Sequence of the second protein:
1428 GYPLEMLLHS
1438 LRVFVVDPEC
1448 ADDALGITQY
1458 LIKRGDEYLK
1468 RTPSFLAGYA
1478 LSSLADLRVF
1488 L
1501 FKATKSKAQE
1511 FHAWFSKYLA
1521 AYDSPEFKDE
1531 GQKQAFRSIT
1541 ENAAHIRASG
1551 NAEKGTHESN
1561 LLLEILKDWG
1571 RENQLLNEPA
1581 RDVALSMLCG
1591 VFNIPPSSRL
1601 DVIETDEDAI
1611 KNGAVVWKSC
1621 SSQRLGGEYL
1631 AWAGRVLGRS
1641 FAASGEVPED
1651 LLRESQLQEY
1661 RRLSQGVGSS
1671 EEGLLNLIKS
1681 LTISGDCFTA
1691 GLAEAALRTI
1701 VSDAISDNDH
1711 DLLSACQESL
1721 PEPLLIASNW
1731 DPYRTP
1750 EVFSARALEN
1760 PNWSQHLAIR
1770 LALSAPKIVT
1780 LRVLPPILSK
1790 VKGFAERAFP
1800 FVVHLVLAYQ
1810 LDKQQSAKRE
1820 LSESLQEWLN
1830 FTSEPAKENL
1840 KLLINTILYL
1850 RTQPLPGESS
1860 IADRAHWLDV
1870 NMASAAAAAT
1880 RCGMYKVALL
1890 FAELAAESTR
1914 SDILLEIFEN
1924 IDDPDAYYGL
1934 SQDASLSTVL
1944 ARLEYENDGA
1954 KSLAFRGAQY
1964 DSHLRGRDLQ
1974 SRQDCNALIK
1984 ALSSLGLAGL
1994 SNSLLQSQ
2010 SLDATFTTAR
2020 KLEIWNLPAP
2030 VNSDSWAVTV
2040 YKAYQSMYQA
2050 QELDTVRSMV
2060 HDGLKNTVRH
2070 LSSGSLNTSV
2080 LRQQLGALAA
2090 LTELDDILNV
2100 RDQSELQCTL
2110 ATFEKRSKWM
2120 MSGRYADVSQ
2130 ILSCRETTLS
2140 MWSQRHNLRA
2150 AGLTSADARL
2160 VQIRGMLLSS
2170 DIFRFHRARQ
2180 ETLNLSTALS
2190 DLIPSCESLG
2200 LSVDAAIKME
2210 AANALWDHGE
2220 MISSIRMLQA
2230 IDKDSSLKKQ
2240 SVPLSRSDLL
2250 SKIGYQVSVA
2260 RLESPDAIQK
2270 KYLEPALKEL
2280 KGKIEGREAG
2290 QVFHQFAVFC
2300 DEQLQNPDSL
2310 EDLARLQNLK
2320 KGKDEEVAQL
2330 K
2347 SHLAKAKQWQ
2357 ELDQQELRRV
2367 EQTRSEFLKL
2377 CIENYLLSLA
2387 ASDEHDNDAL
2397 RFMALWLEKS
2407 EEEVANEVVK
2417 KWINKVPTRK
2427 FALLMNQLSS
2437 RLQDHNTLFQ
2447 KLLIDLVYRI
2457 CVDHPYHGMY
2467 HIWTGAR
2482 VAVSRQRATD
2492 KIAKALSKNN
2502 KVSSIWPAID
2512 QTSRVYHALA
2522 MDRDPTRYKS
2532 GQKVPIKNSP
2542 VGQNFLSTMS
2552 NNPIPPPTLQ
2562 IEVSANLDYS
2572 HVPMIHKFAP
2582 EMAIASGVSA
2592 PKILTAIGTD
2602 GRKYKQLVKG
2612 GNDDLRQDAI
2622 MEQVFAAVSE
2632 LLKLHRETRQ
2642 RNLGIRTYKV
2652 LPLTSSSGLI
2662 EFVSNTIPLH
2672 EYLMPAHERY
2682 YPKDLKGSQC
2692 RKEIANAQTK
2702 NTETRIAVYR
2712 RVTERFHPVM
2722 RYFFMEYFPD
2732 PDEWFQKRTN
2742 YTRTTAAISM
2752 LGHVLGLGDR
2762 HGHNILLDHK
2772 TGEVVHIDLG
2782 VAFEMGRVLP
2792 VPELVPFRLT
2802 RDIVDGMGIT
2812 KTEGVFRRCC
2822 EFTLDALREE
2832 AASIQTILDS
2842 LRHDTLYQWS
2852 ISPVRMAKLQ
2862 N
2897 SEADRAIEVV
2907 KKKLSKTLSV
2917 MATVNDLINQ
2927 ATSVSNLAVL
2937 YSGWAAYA

Contacts between the two chains:
Residue R2260 in the first protein interacts with residue N2925 in the second protein (closest heavy-atom distance 3.3 Å).
Residue K2908 in the first protein is in contact with residue E2310 in the second protein (closest heavy-atom distance 3.4 Å).
Residue A1961 in the first protein is in contact with residue N2183 in the second protein (closest heavy-atom distance 3.7 Å).
Residue L1939 in the first protein is in contact with residue S2185 in the second protein (closest heavy-atom distance 3.4 Å).
Residue R1968 in the first protein interacts with residue A2187 in the second protein (closest heavy-atom distance 3.5 Å).
Residue L2358 in the first protein interacts with residue T2700 in the second protein (closest heavy-atom distance 3.7 Å).
Residue L2021 in the first protein interacts with residue R1968 in the second protein (closest heavy-atom distance 3.6 Å).
Residue D2922 in the first protein interacts with residue R2260 in the second protein (closest heavy-atom distance 2.6 Å).
Residue R1945 in the first protein is in contact with residue E2219 in the second protein (closest heavy-atom distance 2.4 Å).
Residue K1954 in the first protein is in contact with residue H2217 in the second protein (closest heavy-atom distance 2.5 Å).
Residue H2217 in the first protein contacts residue K1954 in the second protein (closest heavy-atom distance 2.5 Å).
Residue T2186 in the first protein is in contact with residue A1961 in the second protein (closest heavy-atom distance 3.6 Å).
Residue G1992 in the first protein interacts with residue D1964 in the second protein (closest heavy-atom distance 2.8 Å).
Residue S2222 in the first protein contacts residue V1942 in the second protein (closest heavy-atom distance 3.7 Å).
Residue Q2179 in the first protein is in contact with residue A1957 in the second protein (closest heavy-atom distance 3.3 Å).
Residue A2918 in the first protein interacts with residue R2260 in the second protein (closest heavy-atom distance 3.6 Å).
Residue K2020 in the first protein interacts with residue R1968 in the second protein (closest heavy-atom distance 3.4 Å).
Residue A2259 in the first protein contacts residue N2921 in the second protein (closest heavy-atom distance 3.1 Å).
Residue S2222 in the first protein is in contact with residue A1937 in the second protein (closest heavy-atom distance 3.5 Å).
Residue R2260 in the first protein interacts with residue L2914 in the second protein (closest heavy-atom distance 3.4 Å).
Residue R1970 in the first protein contacts residue E2022 in the second protein (closest heavy-atom distance 3.0 Å).
Residue M2917 in the first protein contacts residue M2220 in the second protein (closest heavy-atom distance 3.6 Å).
Residue N2921 in the first protein is in contact with residue L2261 in the second protein (closest heavy-atom distance 3.6 Å).
Residue L1939 in the first protein interacts with residue L2214 in the second protein (closest heavy-atom distance 3.6 Å).
Residue D1964 in the first protein is in contact with residue A1991 in the second protein (closest heavy-atom distance 3.0 Å).
Residue R2260 in the first protein contacts residue N2921 in the second protein (closest heavy-atom distance 3.5 Å).
Residue E2219 in the first protein contacts residue R1945 in the second protein (closest heavy-atom distance 2.4 Å).
Residue L2021 in the first protein contacts residue R1970 in the second protein (closest heavy-atom distance 3.2 Å).
Residue L2261 in the first protein contacts residue N2921 in the second protein (closest heavy-atom distance 3.6 Å).
Residue R2260 in the first protein interacts with residue D2922 in the second protein (closest heavy-atom distance 2.6 Å).
Residue R1968 in the first protein is in contact with residue L2021 in the second protein (closest heavy-atom distance 3.6 Å).
Residue R1970 in the first protein interacts with residue L2021 in the second protein (closest heavy-atom distance 3.2 Å).
Residue V1942 in the first protein is in contact with residue S2222 in the second protein (closest heavy-atom distance 3.7 Å).
Residue L2914 in the first protein contacts residue R2260 in the second protein (closest heavy-atom distance 3.4 Å).
Residue E2022 in the first protein is in contact with residue R1970 in the second protein (closest heavy-atom distance 3.0 Å).
Residue S1965 in the first protein is in contact with residue D2190 in the second protein (closest heavy-atom distance 2.1 Å).
Residue E2310 in the first protein is in contact with residue K2908 in the second protein (closest heavy-atom distance 3.4 Å).
Residue S1996 in the first protein is in contact with residue S1996 in the second protein (closest heavy-atom distance 3.6 Å).
Residue E2219 in the first protein is in contact with residue K1954 in the second protein (closest heavy-atom distance 3.3 Å).
Residue S2185 in the first protein is in contact with residue L1939 in the second protein (closest heavy-atom distance 3.4 Å).
Residue R2260 in the first protein interacts with residue A2918 in the second protein (closest heavy-atom distance 3.6 Å).
Residue M2220 in the first protein is in contact with residue M2917 in the second protein (closest heavy-atom distance 3.6 Å).
Residue D1964 in the first protein contacts residue G1989 in the second protein (closest heavy-atom distance 2.9 Å).
Residue K1954 in the first protein interacts with residue E2219 in the second protein (closest heavy-atom distance 3.3 Å).
Residue A1937 in the first protein is in contact with residue S2222 in the second protein (closest heavy-atom distance 3.5 Å).
Residue L2214 in the first protein contacts residue L1939 in the second protein (closest heavy-atom distance 3.6 Å).
Residue D1964 in the first protein interacts with residue L1990 in the second protein (closest heavy-atom distance 3.6 Å).
Residue A1991 in the first protein interacts with residue D1964 in the second protein (closest heavy-atom distance 3.0 Å).
Residue N2921 in the first protein interacts with residue A2259 in the second protein (closest heavy-atom distance 3.1 Å).
Residue R1968 in the first protein is in contact with residue K2020 in the second protein (closest heavy-atom distance 3.4 Å).
Residue D2190 in the first protein contacts residue S1965 in the second protein (closest heavy-atom distance 2.1 Å).
Residue L1990 in the first protein interacts with residue D1964 in the second protein (closest heavy-atom distance 3.6 Å).
Residue N2925 in the first protein contacts residue R2260 in the second protein (closest heavy-atom distance 3.3 Å).
Residue N2183 in the first protein is in contact with residue A1961 in the second protein (closest heavy-atom distance 3.7 Å).
Residue D1964 in the first protein is in contact with residue G1992 in the second protein (closest heavy-atom distance 2.8 Å).
Residue A2187 in the first protein interacts with residue R1968 in the second protein (closest heavy-atom distance 3.5 Å).
Residue A1957 in the first protein is in contact with residue Q2179 in the second protein (closest heavy-atom distance 3.3 Å).
Residue G1989 in the first protein is in contact with residue D1964 in the second protein (closest heavy-atom distance 2.9 Å).
Residue N2921 in the first protein interacts with residue R2260 in the second protein (closest heavy-atom distance 3.5 Å).
Residue A1961 in the first protein interacts with residue T2186 in the second protein (closest heavy-atom distance 3.6 Å).

This data describes a binding interaction between two proteins.

Sequence of the first protein:
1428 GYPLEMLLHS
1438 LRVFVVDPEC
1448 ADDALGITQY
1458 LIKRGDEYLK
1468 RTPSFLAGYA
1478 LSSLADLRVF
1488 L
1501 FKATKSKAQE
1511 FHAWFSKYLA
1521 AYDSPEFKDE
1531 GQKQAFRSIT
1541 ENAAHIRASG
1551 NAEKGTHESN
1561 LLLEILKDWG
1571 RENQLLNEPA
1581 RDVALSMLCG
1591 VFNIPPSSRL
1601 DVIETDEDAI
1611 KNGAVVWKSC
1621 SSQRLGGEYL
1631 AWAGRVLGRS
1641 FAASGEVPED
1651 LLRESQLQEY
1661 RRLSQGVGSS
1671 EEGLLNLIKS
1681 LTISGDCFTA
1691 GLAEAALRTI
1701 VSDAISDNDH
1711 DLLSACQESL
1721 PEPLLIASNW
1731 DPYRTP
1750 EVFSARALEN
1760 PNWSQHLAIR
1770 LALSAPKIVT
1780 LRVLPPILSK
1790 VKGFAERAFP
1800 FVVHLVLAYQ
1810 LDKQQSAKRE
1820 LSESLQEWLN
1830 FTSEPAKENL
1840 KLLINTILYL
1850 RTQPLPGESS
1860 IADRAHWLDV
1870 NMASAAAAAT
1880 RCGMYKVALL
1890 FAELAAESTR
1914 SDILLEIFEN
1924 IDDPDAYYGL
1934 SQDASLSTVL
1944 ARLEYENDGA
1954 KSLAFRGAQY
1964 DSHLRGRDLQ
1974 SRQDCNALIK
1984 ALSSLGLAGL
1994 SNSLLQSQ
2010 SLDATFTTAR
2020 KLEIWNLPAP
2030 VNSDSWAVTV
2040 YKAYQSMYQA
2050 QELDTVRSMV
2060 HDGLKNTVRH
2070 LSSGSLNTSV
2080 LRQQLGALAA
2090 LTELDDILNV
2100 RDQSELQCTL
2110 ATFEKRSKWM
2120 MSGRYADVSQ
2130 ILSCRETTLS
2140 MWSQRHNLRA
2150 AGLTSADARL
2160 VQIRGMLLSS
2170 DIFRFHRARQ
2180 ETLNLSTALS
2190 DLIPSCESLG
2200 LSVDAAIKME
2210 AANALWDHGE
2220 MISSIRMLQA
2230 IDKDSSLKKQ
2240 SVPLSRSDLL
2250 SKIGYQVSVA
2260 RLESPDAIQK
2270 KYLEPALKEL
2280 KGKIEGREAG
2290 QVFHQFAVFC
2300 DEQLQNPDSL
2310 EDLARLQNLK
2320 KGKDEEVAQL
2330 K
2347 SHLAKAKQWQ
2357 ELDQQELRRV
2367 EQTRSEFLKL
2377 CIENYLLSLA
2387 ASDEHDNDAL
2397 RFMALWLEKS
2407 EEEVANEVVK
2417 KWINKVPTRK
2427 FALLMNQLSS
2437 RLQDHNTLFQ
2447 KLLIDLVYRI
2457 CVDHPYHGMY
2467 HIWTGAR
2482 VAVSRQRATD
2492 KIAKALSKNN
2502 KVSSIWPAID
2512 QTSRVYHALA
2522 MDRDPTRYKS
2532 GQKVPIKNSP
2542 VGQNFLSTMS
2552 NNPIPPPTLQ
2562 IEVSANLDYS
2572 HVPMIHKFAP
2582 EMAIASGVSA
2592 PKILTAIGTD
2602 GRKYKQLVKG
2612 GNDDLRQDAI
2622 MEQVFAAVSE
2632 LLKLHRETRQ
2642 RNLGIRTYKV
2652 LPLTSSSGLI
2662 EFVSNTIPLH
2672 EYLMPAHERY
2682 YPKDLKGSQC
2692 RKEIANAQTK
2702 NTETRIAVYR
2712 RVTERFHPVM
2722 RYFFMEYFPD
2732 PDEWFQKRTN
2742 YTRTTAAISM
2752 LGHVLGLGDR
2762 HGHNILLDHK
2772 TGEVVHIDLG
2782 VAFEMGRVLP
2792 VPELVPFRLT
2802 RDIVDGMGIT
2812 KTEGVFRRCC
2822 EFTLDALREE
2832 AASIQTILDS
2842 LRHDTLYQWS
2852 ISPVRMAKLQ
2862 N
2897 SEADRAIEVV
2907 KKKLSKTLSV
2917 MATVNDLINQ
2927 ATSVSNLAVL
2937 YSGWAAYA